Sequence of chain B:
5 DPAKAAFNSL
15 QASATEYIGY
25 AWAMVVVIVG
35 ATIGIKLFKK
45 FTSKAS

Residue-level contacts at the interface:
Residue I37 in chain B is in contact with residue T46 in chain A (closest heavy-atom distance 3.5 Å).
Residue Q15 in chain B is in contact with residue Y24 in chain A (closest heavy-atom distance 4.3 Å).
Residue V29 in chain B contacts residue I39 in chain A (closest heavy-atom distance 4.0 Å).
Residue V29 in chain B is in contact with residue F42 in chain A (closest heavy-atom distance 3.8 Å).
Residue I37 in chain B is in contact with residue S47 in chain A (closest heavy-atom distance 4.7 Å).
Residue A7 in chain B is in contact with residue Y24 in chain A (closest heavy-atom distance 4.9 Å).
Residue V33 in chain B contacts residue F42 in chain A (closest heavy-atom distance 3.6 Å).
Residue A18 in chain B interacts with residue M28 in chain A (closest heavy-atom distance 4.9 Å).
Residue F11 in chain B contacts residue Y21 in chain A (closest heavy-atom distance 4.0 Å).
Residue W26 in chain B interacts with residue G38 in chain A (closest heavy-atom distance 4.0 Å).
Residue K40 in chain B interacts with residue S47 in chain A (closest heavy-atom distance 3.5 Å).
Residue I22 in chain B contacts residue A35 in chain A (closest heavy-atom distance 3.6 Å).
Residue F11 in chain B contacts residue A25 in chain A (closest heavy-atom distance 4.2 Å).
Residue K40 in chain B interacts with residue S50 in chain A (closest heavy-atom distance 3.5 Å).
Residue Q15 in chain B contacts residue M28 in chain A (closest heavy-atom distance 4.2 Å).
Residue T19 in chain B is in contact with residue V31 in chain A (closest heavy-atom distance 4.7 Å).
Residue A18 in chain B interacts with residue I32 in chain A (closest heavy-atom distance 4.6 Å).
Residue V33 in chain B contacts residue T46 in chain A (closest heavy-atom distance 3.7 Å).
Residue W26 in chain B is in contact with residue A35 in chain A (closest heavy-atom distance 4.6 Å).
Residue K40 in chain B contacts residue T46 in chain A (closest heavy-atom distance 4.9 Å).
Residue K8 in chain B contacts residue E20 in chain A (closest heavy-atom distance 4.3 Å).
Residue W26 in chain B interacts with residue I39 in chain A (closest heavy-atom distance 3.8 Å).
Residue W26 in chain B interacts with residue F42 in chain A (closest heavy-atom distance 3.9 Å).
Residue K44 in chain B contacts residue S50 in chain A (closest heavy-atom distance 2.3 Å).
Residue K8 in chain B contacts residue Y24 in chain A (closest heavy-atom distance 3.2 Å).
Residue I22 in chain B is in contact with residue V31 in chain A (closest heavy-atom distance 3.7 Å).
Residue I37 in chain B contacts residue S50 in chain A (closest heavy-atom distance 3.3 Å).
Residue F11 in chain B is in contact with residue M28 in chain A (closest heavy-atom distance 4.9 Å).
Residue V33 in chain B contacts residue K43 in chain A (closest heavy-atom distance 3.9 Å).
Residue L14 in chain B interacts with residue M28 in chain A (closest heavy-atom distance 4.5 Å).
Residue I22 in chain B is in contact with residue I32 in chain A (closest heavy-atom distance 4.8 Å).
Residue Q15 in chain B interacts with residue A27 in chain A (closest heavy-atom distance 3.9 Å).
Residue L41 in chain B is in contact with residue S50 in chain A (closest heavy-atom distance 4.2 Å).
Residue A7 in chain B interacts with residue Y21 in chain A (closest heavy-atom distance 3.5 Å).
Residue F11 in chain B contacts residue Y24 in chain A (closest heavy-atom distance 3.5 Å).
Residue D5 in chain B contacts residue E20 in chain A (closest heavy-atom distance 4.5 Å).
Residue A25 in chain B is in contact with residue I39 in chain A (closest heavy-atom distance 4.4 Å).
Residue Q15 in chain B is in contact with residue V31 in chain A (closest heavy-atom distance 4.6 Å).

Sequence of chain A:
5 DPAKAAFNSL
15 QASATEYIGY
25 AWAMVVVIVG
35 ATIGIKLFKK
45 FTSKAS

This data describes a binding interaction between two proteins.